Sequence of protein 1:
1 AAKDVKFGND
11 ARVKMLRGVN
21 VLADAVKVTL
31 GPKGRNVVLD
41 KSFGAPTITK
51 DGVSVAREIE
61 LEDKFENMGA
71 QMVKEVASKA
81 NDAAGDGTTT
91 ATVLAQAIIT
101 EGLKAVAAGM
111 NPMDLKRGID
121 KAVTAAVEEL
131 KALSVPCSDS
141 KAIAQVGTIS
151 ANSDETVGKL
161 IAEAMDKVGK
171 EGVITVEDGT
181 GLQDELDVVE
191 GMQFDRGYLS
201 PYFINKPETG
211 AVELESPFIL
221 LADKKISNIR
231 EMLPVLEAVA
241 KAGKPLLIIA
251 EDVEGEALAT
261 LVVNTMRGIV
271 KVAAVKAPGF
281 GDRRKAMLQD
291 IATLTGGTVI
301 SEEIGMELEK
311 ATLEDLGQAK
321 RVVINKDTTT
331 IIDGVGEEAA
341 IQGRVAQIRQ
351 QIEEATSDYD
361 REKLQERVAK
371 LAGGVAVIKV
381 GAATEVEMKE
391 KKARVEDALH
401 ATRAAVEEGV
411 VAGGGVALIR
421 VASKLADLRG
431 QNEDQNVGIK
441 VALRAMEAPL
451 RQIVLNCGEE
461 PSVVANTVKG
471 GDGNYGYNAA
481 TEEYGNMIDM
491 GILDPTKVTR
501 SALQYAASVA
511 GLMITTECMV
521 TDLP

Sequence of protein 2:
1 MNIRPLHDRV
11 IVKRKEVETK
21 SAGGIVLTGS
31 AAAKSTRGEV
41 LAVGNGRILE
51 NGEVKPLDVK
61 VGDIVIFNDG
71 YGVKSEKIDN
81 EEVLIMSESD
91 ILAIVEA

The following describes two proteins that form a bound complex.

Contacts between the two chains:
Residue L233 in protein 1 contacts residue G23 in protein 2 (closest heavy-atom distance 3.6 Å).
Residue L236 in protein 1 interacts with residue V26 in protein 2 (closest heavy-atom distance 3.2 Å).
Residue T260 in protein 1 interacts with residue G29 in protein 2 (closest heavy-atom distance 3.1 Å).
Residue E237 in protein 1 contacts residue G23 in protein 2 (closest heavy-atom distance 2.6 Å).
Residue E237 in protein 1 contacts residue I25 in protein 2 (closest heavy-atom distance 4.3 Å).
Residue R267 in protein 1 contacts residue L27 in protein 2 (closest heavy-atom distance 4.3 Å).
Residue V263 in protein 1 contacts residue L27 in protein 2 (closest heavy-atom distance 4.0 Å).
Residue E256 in protein 1 is in contact with residue A31 in protein 2 (closest heavy-atom distance 3.5 Å).
Residue I269 in protein 1 is in contact with residue I25 in protein 2 (closest heavy-atom distance 3.3 Å).
Residue T260 in protein 1 is in contact with residue L27 in protein 2 (closest heavy-atom distance 3.0 Å).
Residue A240 in protein 1 contacts residue I25 in protein 2 (closest heavy-atom distance 3.3 Å).
Residue L233 in protein 1 is in contact with residue A22 in protein 2 (closest heavy-atom distance 3.4 Å).
Residue L233 in protein 1 contacts residue V26 in protein 2 (closest heavy-atom distance 3.8 Å).
Residue N264 in protein 1 contacts residue I25 in protein 2 (closest heavy-atom distance 5.0 Å).
Residue T260 in protein 1 is in contact with residue T28 in protein 2 (closest heavy-atom distance 3.9 Å).
Residue I269 in protein 1 contacts residue V26 in protein 2 (closest heavy-atom distance 4.5 Å).
Residue K241 in protein 1 is in contact with residue I25 in protein 2 (closest heavy-atom distance 3.6 Å).
Residue E237 in protein 1 is in contact with residue V26 in protein 2 (closest heavy-atom distance 3.7 Å).
Residue E237 in protein 1 is in contact with residue G24 in protein 2 (closest heavy-atom distance 4.8 Å).
Residue I269 in protein 1 is in contact with residue L27 in protein 2 (closest heavy-atom distance 3.1 Å).
Residue N264 in protein 1 is in contact with residue T28 in protein 2 (closest heavy-atom distance 4.5 Å).
Residue L233 in protein 1 interacts with residue T28 in protein 2 (closest heavy-atom distance 4.7 Å).
Residue N264 in protein 1 interacts with residue L27 in protein 2 (closest heavy-atom distance 2.7 Å).
Residue T260 in protein 1 interacts with residue V26 in protein 2 (closest heavy-atom distance 5.0 Å).
Residue N264 in protein 1 interacts with residue V26 in protein 2 (closest heavy-atom distance 3.9 Å).